Sequence of protein 1:
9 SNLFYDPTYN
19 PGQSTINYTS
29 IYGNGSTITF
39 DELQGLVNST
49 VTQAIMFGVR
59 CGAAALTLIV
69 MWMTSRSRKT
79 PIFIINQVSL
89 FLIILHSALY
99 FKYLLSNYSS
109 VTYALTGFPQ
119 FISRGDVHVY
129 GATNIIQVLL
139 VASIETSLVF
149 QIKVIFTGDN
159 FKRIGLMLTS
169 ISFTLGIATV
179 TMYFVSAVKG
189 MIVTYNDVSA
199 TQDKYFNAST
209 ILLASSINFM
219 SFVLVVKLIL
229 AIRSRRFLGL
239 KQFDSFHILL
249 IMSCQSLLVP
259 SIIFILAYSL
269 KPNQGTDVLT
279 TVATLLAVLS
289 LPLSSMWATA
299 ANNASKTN

The following describes two proteins that form a bound complex.

Contacts between the two chains:
Residue Y101 in protein 1 is in contact with residue G9 in protein 2 (closest heavy-atom distance 4.0 Å).
Residue T199 in protein 1 is in contact with residue P8 in protein 2 (closest heavy-atom distance 3.8 Å).
Residue A198 in protein 1 contacts residue P8 in protein 2 (closest heavy-atom distance 2.9 Å).
Residue Q51 in protein 1 is in contact with residue Q10 in protein 2 (closest heavy-atom distance 3.0 Å).
Residue Q135 in protein 1 is in contact with residue Y13 in protein 2 (closest heavy-atom distance 2.4 Å).
Residue Y98 in protein 1 interacts with residue Q10 in protein 2 (closest heavy-atom distance 2.6 Å).
Residue Y101 in protein 1 interacts with residue K7 in protein 2 (closest heavy-atom distance 3.3 Å).
Residue S197 in protein 1 contacts residue P8 in protein 2 (closest heavy-atom distance 3.6 Å).
Residue Y128 in protein 1 is in contact with residue G9 in protein 2 (closest heavy-atom distance 3.2 Å).
Residue T199 in protein 1 interacts with residue L6 in protein 2 (closest heavy-atom distance 3.6 Å).
Residue R58 in protein 1 is in contact with residue Y13 in protein 2 (closest heavy-atom distance 3.9 Å).
Residue F204 in protein 1 interacts with residue Y13 in protein 2 (closest heavy-atom distance 3.5 Å).
Residue N132 in protein 1 interacts with residue P11 in protein 2 (closest heavy-atom distance 3.9 Å).
Residue A265 in protein 1 is in contact with residue L4 in protein 2 (closest heavy-atom distance 3.9 Å).
Residue D275 in protein 1 interacts with residue Y13 in protein 2 (closest heavy-atom distance 3.2 Å).
Residue H94 in protein 1 interacts with residue M12 in protein 2 (closest heavy-atom distance 3.0 Å).
Residue S184 in protein 1 contacts residue M12 in protein 2 (closest heavy-atom distance 3.6 Å).
Residue I263 in protein 1 is in contact with residue W1 in protein 2 (closest heavy-atom distance 4.2 Å).
Residue F204 in protein 1 is in contact with residue M12 in protein 2 (closest heavy-atom distance 3.6 Å).
Residue A185 in protein 1 interacts with residue M12 in protein 2 (closest heavy-atom distance 4.0 Å).
Residue Q51 in protein 1 interacts with residue K7 in protein 2 (closest heavy-atom distance 3.5 Å).
Residue D201 in protein 1 contacts residue L6 in protein 2 (closest heavy-atom distance 3.9 Å).
Residue Q135 in protein 1 interacts with residue M12 in protein 2 (closest heavy-atom distance 3.0 Å).
Residue S267 in protein 1 contacts residue W1 in protein 2 (closest heavy-atom distance 4.3 Å).
Residue Y128 in protein 1 contacts residue Q10 in protein 2 (closest heavy-atom distance 3.1 Å).
Residue H94 in protein 1 is in contact with residue Y13 in protein 2 (closest heavy-atom distance 2.6 Å).
Residue Y98 in protein 1 interacts with residue Y13 in protein 2 (closest heavy-atom distance 3.9 Å).
Residue F55 in protein 1 is in contact with residue Y13 in protein 2 (closest heavy-atom distance 3.2 Å).
Residue D275 in protein 1 contacts residue H2 in protein 2 (closest heavy-atom distance 2.4 Å).
Residue I209 in protein 1 is in contact with residue W3 in protein 2 (closest heavy-atom distance 3.6 Å).
Residue N205 in protein 1 interacts with residue L4 in protein 2 (closest heavy-atom distance 2.4 Å).
Residue Y266 in protein 1 contacts residue L4 in protein 2 (closest heavy-atom distance 3.6 Å).
Residue D275 in protein 1 interacts with residue L4 in protein 2 (closest heavy-atom distance 3.7 Å).
Residue D201 in protein 1 is in contact with residue Q5 in protein 2 (closest heavy-atom distance 3.4 Å).
Residue A265 in protein 1 is in contact with residue H2 in protein 2 (closest heavy-atom distance 3.1 Å).
Residue Y266 in protein 1 is in contact with residue H2 in protein 2 (closest heavy-atom distance 3.4 Å).
Residue L268 in protein 1 is in contact with residue H2 in protein 2 (closest heavy-atom distance 3.1 Å).
Residue K202 in protein 1 is in contact with residue W3 in protein 2 (closest heavy-atom distance 3.2 Å).
Residue N132 in protein 1 contacts residue M12 in protein 2 (closest heavy-atom distance 3.3 Å).
Residue Y106 in protein 1 interacts with residue G9 in protein 2 (closest heavy-atom distance 3.5 Å).
Residue F204 in protein 1 interacts with residue L4 in protein 2 (closest heavy-atom distance 4.0 Å).
Residue Y101 in protein 1 interacts with residue Q10 in protein 2 (closest heavy-atom distance 3.3 Å).
Residue Y181 in protein 1 interacts with residue M12 in protein 2 (closest heavy-atom distance 3.5 Å).
Residue Q200 in protein 1 is in contact with residue L6 in protein 2 (closest heavy-atom distance 4.0 Å).
Residue N205 in protein 1 contacts residue W3 in protein 2 (closest heavy-atom distance 3.2 Å).
Residue Y98 in protein 1 contacts residue P11 in protein 2 (closest heavy-atom distance 3.7 Å).
Residue T279 in protein 1 is in contact with residue Y13 in protein 2 (closest heavy-atom distance 3.4 Å).
Residue T131 in protein 1 is in contact with residue P11 in protein 2 (closest heavy-atom distance 3.7 Å).
Residue T199 in protein 1 contacts residue K7 in protein 2 (closest heavy-atom distance 3.9 Å).
Residue T278 in protein 1 is in contact with residue L4 in protein 2 (closest heavy-atom distance 3.8 Å).
Residue Y101 in protein 1 contacts residue P11 in protein 2 (closest heavy-atom distance 3.8 Å).
Residue P270 in protein 1 is in contact with residue H2 in protein 2 (closest heavy-atom distance 3.5 Å).
Residue Y128 in protein 1 interacts with residue P11 in protein 2 (closest heavy-atom distance 3.7 Å).
Residue D201 in protein 1 interacts with residue L4 in protein 2 (closest heavy-atom distance 3.3 Å).
Residue T278 in protein 1 contacts residue Y13 in protein 2 (closest heavy-atom distance 3.6 Å).
Residue V276 in protein 1 contacts residue Y13 in protein 2 (closest heavy-atom distance 3.7 Å).
Residue T208 in protein 1 contacts residue L4 in protein 2 (closest heavy-atom distance 3.9 Å).
Residue F204 in protein 1 contacts residue L6 in protein 2 (closest heavy-atom distance 3.7 Å).
Residue V196 in protein 1 interacts with residue P8 in protein 2 (closest heavy-atom distance 4.2 Å).
Residue Y266 in protein 1 contacts residue W1 in protein 2 (closest heavy-atom distance 3.4 Å).

Sequence of protein 2:
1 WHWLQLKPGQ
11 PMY